Sequence of the first protein:
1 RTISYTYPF

Residue-level contacts at the interface:
Residue Y9 in the second protein contacts residue T2 in the first protein (closest heavy-atom distance 3.7 Å).
Residue H155 in the second protein interacts with residue I3 in the first protein (closest heavy-atom distance 4.2 Å).
Residue Y59 in the second protein contacts residue R1 in the first protein (closest heavy-atom distance 4.5 Å).
Residue V67 in the second protein is in contact with residue T2 in the first protein (closest heavy-atom distance 4.9 Å).
Residue R73 in the second protein contacts residue I3 in the first protein (closest heavy-atom distance 4.8 Å).
Residue K146 in the second protein interacts with residue F9 in the first protein (closest heavy-atom distance 4.8 Å).
Residue T66 in the second protein interacts with residue I3 in the first protein (closest heavy-atom distance 4.4 Å).
Residue Y99 in the second protein interacts with residue I3 in the first protein (closest heavy-atom distance 3.1 Å).
Residue T143 in the second protein contacts residue F9 in the first protein (closest heavy-atom distance 2.9 Å).
Residue Y171 in the second protein is in contact with residue R1 in the first protein (closest heavy-atom distance 2.7 Å).
Residue Y159 in the second protein interacts with residue I3 in the first protein (closest heavy-atom distance 3.6 Å).
Residue D156 in the second protein is in contact with residue Y7 in the first protein (closest heavy-atom distance 4.9 Å).
Residue W147 in the second protein contacts residue P8 in the first protein (closest heavy-atom distance 3.1 Å).
Residue T70 in the second protein interacts with residue T6 in the first protein (closest heavy-atom distance 3.9 Å).
Residue W147 in the second protein contacts residue Y7 in the first protein (closest heavy-atom distance 3.1 Å).
Residue G151 in the second protein contacts residue Y7 in the first protein (closest heavy-atom distance 4.3 Å).
Residue R95 in the second protein contacts residue F9 in the first protein (closest heavy-atom distance 3.1 Å).
Residue M45 in the second protein is in contact with residue T2 in the first protein (closest heavy-atom distance 4.1 Å).
Residue T70 in the second protein interacts with residue I3 in the first protein (closest heavy-atom distance 4.6 Å).
Residue Y9 in the second protein is in contact with residue T6 in the first protein (closest heavy-atom distance 4.9 Å).
Residue T152 in the second protein contacts residue Y7 in the first protein (closest heavy-atom distance 2.9 Å).
Residue W147 in the second protein contacts residue F9 in the first protein (closest heavy-atom distance 3.5 Å).
Residue H155 in the second protein is in contact with residue Y7 in the first protein (closest heavy-atom distance 3.2 Å).
Residue T70 in the second protein interacts with residue S4 in the first protein (closest heavy-atom distance 4.9 Å).
Residue Y84 in the second protein interacts with residue F9 in the first protein (closest heavy-atom distance 2.7 Å).
Residue T66 in the second protein is in contact with residue S4 in the first protein (closest heavy-atom distance 4.4 Å).
Residue D77 in the second protein interacts with residue P8 in the first protein (closest heavy-atom distance 3.2 Å).
Residue W167 in the second protein is in contact with residue R1 in the first protein (closest heavy-atom distance 3.5 Å).
Residue L81 in the second protein contacts residue F9 in the first protein (closest heavy-atom distance 3.7 Å).
Residue T66 in the second protein interacts with residue T2 in the first protein (closest heavy-atom distance 2.6 Å).
Residue H155 in the second protein is in contact with residue Y5 in the first protein (closest heavy-atom distance 4.0 Å).
Residue Y123 in the second protein is in contact with residue F9 in the first protein (closest heavy-atom distance 3.9 Å).
Residue D77 in the second protein contacts residue Y7 in the first protein (closest heavy-atom distance 4.8 Å).
Residue R73 in the second protein contacts residue T6 in the first protein (closest heavy-atom distance 2.5 Å).
Residue Y9 in the second protein interacts with residue I3 in the first protein (closest heavy-atom distance 4.6 Å).
Residue Y74 in the second protein is in contact with residue T6 in the first protein (closest heavy-atom distance 3.6 Å).
Residue E69 in the second protein contacts residue S4 in the first protein (closest heavy-atom distance 3.6 Å).
Residue R73 in the second protein is in contact with residue Y5 in the first protein (closest heavy-atom distance 3.5 Å).
Residue A150 in the second protein interacts with residue Y7 in the first protein (closest heavy-atom distance 4.1 Å).
Residue Y7 in the second protein is in contact with residue T2 in the first protein (closest heavy-atom distance 3.5 Å).
Residue R62 in the second protein interacts with residue S4 in the first protein (closest heavy-atom distance 4.5 Å).
Residue T80 in the second protein interacts with residue F9 in the first protein (closest heavy-atom distance 3.5 Å).
Residue K146 in the second protein interacts with residue P8 in the first protein (closest heavy-atom distance 4.3 Å).
Residue L5 in the second protein is in contact with residue R1 in the first protein (closest heavy-atom distance 4.9 Å).
Residue I124 in the second protein interacts with residue F9 in the first protein (closest heavy-atom distance 4.4 Å).
Residue Y7 in the second protein contacts residue R1 in the first protein (closest heavy-atom distance 3.4 Å).
Residue E63 in the second protein is in contact with residue T2 in the first protein (closest heavy-atom distance 3.2 Å).
Residue Y159 in the second protein contacts residue R1 in the first protein (closest heavy-atom distance 2.6 Å).
Residue Y99 in the second protein interacts with residue T2 in the first protein (closest heavy-atom distance 3.4 Å).
Residue D77 in the second protein is in contact with residue F9 in the first protein (closest heavy-atom distance 2.9 Å).
Residue T163 in the second protein is in contact with residue R1 in the first protein (closest heavy-atom distance 3.7 Å).
Residue D116 in the second protein is in contact with residue F9 in the first protein (closest heavy-atom distance 3.7 Å).
Residue R73 in the second protein interacts with residue S4 in the first protein (closest heavy-atom distance 3.2 Å).
Residue T143 in the second protein interacts with residue P8 in the first protein (closest heavy-atom distance 4.8 Å).
Residue E63 in the second protein is in contact with residue R1 in the first protein (closest heavy-atom distance 3.3 Å).
Residue R62 in the second protein is in contact with residue R1 in the first protein (closest heavy-atom distance 4.7 Å).
Residue Y159 in the second protein interacts with residue T2 in the first protein (closest heavy-atom distance 3.9 Å).
Residue D156 in the second protein is in contact with residue I3 in the first protein (closest heavy-atom distance 3.6 Å).

This data describes a binding interaction between two proteins.

Sequence of the second protein:
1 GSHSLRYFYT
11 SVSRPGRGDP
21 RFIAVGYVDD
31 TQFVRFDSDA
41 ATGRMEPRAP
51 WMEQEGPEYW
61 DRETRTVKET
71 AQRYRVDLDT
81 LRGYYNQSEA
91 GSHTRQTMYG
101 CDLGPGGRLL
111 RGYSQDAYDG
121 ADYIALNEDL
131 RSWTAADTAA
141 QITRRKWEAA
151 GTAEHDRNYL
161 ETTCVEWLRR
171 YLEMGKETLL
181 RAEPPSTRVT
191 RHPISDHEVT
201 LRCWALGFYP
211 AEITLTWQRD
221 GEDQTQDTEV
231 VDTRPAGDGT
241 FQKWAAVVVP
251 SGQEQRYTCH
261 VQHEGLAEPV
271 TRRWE